The following describes two proteins that form a bound complex.

Sequence of the second protein:
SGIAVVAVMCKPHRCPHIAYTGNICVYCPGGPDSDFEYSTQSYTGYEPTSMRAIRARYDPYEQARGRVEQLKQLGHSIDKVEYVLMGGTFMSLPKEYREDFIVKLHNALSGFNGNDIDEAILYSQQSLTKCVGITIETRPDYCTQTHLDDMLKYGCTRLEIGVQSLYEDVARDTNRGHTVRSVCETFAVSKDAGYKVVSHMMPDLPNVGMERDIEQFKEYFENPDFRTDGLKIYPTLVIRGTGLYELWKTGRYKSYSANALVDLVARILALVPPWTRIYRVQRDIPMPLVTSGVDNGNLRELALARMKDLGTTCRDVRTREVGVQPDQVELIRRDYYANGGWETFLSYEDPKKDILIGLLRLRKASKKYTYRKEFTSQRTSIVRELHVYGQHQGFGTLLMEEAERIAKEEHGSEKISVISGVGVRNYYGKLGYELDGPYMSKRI

Sequence of the first protein:
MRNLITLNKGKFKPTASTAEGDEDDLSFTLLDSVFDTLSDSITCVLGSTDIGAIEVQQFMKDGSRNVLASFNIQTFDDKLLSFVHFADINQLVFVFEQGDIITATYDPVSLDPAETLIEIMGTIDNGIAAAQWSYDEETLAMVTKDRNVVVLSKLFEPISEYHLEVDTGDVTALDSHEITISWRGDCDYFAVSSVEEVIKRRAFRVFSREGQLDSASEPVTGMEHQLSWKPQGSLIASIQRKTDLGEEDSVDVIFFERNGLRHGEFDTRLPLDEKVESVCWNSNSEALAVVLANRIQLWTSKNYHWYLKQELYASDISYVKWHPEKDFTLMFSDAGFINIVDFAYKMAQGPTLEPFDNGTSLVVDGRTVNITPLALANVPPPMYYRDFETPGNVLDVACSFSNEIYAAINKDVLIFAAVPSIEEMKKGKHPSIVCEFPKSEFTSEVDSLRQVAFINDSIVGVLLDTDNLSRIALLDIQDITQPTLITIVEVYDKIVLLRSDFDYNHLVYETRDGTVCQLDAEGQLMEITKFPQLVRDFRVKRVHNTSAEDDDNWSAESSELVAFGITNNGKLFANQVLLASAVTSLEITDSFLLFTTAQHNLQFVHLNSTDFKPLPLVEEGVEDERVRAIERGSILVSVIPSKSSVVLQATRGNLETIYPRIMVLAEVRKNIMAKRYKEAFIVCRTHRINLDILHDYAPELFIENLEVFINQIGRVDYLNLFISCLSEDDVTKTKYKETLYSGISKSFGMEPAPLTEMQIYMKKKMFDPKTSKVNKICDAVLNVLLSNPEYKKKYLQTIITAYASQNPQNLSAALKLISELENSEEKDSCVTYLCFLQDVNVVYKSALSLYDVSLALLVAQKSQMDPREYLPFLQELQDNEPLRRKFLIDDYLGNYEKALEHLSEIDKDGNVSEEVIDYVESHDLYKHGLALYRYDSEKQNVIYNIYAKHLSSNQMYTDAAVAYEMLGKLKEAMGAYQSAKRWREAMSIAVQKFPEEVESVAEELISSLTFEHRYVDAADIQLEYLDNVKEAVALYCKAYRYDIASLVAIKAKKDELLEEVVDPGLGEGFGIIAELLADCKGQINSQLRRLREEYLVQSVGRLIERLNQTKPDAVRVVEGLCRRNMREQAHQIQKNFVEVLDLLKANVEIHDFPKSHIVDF

Residue-level contacts at the interface:
Residue P463 in the first protein contacts residue Y437 in the second protein (closest heavy-atom distance 3.6 Å).
Residue Y740 in the first protein is in contact with residue L431 in the second protein (closest heavy-atom distance 3.2 Å).
Residue R733 in the first protein is in contact with residue W368 in the second protein (closest heavy-atom distance 3.5 Å).
Residue M464 in the first protein interacts with residue W442 in the second protein (closest heavy-atom distance 3.6 Å).
Residue N735 in the first protein is in contact with residue Y436 in the second protein (closest heavy-atom distance 3.9 Å).
Residue E704 in the first protein contacts residue K452 in the second protein (closest heavy-atom distance 3.6 Å).
Residue E338 in the first protein interacts with residue Y260 in the second protein (closest heavy-atom distance 3.5 Å).
Residue N459 in the first protein interacts with residue E523 in the second protein (closest heavy-atom distance 3.8 Å).
Residue E737 in the first protein is in contact with residue I432 in the second protein (closest heavy-atom distance 3.6 Å).
Residue Y385 in the first protein is in contact with residue N316 in the second protein (closest heavy-atom distance 3.9 Å).
Residue L457 in the first protein interacts with residue E523 in the second protein (closest heavy-atom distance 3.5 Å).
Residue E737 in the first protein interacts with residue R434 in the second protein (closest heavy-atom distance 3.0 Å).
Residue A710 in the first protein is in contact with residue P451 in the second protein (closest heavy-atom distance 3.7 Å).
Residue H768 in the first protein interacts with residue V429 in the second protein (closest heavy-atom distance 3.1 Å).
Residue P461 in the first protein interacts with residue Y437 in the second protein (closest heavy-atom distance 4.0 Å).
Residue E712 in the first protein interacts with residue R408 in the second protein (closest heavy-atom distance 3.7 Å).
Residue C806 in the first protein contacts residue Q504 in the second protein (closest heavy-atom distance 3.9 Å).
Residue R769 in the first protein contacts residue Y448 in the second protein (closest heavy-atom distance 4.2 Å).
Residue N459 in the first protein contacts residue R433 in the second protein (closest heavy-atom distance 3.2 Å).
Residue N735 in the first protein interacts with residue D435 in the second protein (closest heavy-atom distance 3.3 Å).
Residue R709 in the first protein contacts residue P451 in the second protein (closest heavy-atom distance 3.7 Å).
Residue R339 in the first protein interacts with residue E304 in the second protein (closest heavy-atom distance 2.4 Å).
Residue N340 in the first protein contacts residue R305 in the second protein (closest heavy-atom distance 3.0 Å).
Residue M464 in the first protein contacts residue G441 in the second protein (closest heavy-atom distance 4.2 Å).
Residue T767 in the first protein contacts residue Y448 in the second protein (closest heavy-atom distance 3.6 Å).
Residue R742 in the first protein is in contact with residue E430 in the second protein (closest heavy-atom distance 2.7 Å).
Residue N459 in the first protein is in contact with residue W442 in the second protein (closest heavy-atom distance 3.2 Å).
Residue R709 in the first protein interacts with residue I432 in the second protein (closest heavy-atom distance 3.4 Å).
Residue R256 in the first protein is in contact with residue E304 in the second protein (closest heavy-atom distance 4.2 Å).
Residue R769 in the first protein contacts residue L511 in the second protein (closest heavy-atom distance 3.9 Å).
Residue L736 in the first protein is in contact with residue R434 in the second protein (closest heavy-atom distance 3.4 Å).
Residue M464 in the first protein interacts with residue Y437 in the second protein (closest heavy-atom distance 3.6 Å).
Residue N735 in the first protein interacts with residue W368 in the second protein (closest heavy-atom distance 3.2 Å).
Residue T767 in the first protein contacts residue L431 in the second protein (closest heavy-atom distance 3.9 Å).
Residue P461 in the first protein is in contact with residue Y436 in the second protein (closest heavy-atom distance 4.1 Å).
Residue N384 in the first protein contacts residue R320 in the second protein (closest heavy-atom distance 2.8 Å).
Residue N459 in the first protein contacts residue D435 in the second protein (closest heavy-atom distance 2.7 Å).
Residue L342 in the first protein is in contact with residue D262 in the second protein (closest heavy-atom distance 3.2 Å).
Residue R742 in the first protein is in contact with residue Q428 in the second protein (closest heavy-atom distance 3.5 Å).
Residue N384 in the first protein is in contact with residue E315 in the second protein (closest heavy-atom distance 4.2 Å).
Residue E737 in the first protein is in contact with residue R433 in the second protein (closest heavy-atom distance 3.5 Å).
Residue T738 in the first protein is in contact with residue R433 in the second protein (closest heavy-atom distance 3.2 Å).
Residue P461 in the first protein is in contact with residue W442 in the second protein (closest heavy-atom distance 3.5 Å).
Residue R733 in the first protein is in contact with residue P366 in the second protein (closest heavy-atom distance 3.8 Å).
Residue L736 in the first protein contacts residue D435 in the second protein (closest heavy-atom distance 2.8 Å).
Residue R713 in the first protein interacts with residue T405 in the second protein (closest heavy-atom distance 3.6 Å).
Residue T738 in the first protein is in contact with residue I432 in the second protein (closest heavy-atom distance 4.1 Å).
Residue R733 in the first protein contacts residue P367 in the second protein (closest heavy-atom distance 4.0 Å).
Residue N384 in the first protein is in contact with residue P317 in the second protein (closest heavy-atom distance 3.6 Å).
Residue R766 in the first protein contacts residue L511 in the second protein (closest heavy-atom distance 3.4 Å).
Residue E338 in the first protein is in contact with residue R305 in the second protein (closest heavy-atom distance 3.8 Å).
Residue R769 in the first protein is in contact with residue V429 in the second protein (closest heavy-atom distance 3.6 Å).
Residue Y385 in the first protein interacts with residue E312 in the second protein (closest heavy-atom distance 3.3 Å).
Residue Y385 in the first protein is in contact with residue P317 in the second protein (closest heavy-atom distance 4.1 Å).
Residue I739 in the first protein interacts with residue I432 in the second protein (closest heavy-atom distance 3.9 Å).
Residue R742 in the first protein contacts residue V429 in the second protein (closest heavy-atom distance 3.5 Å).
Residue E712 in the first protein interacts with residue R434 in the second protein (closest heavy-atom distance 3.7 Å).
Residue H344 in the first protein interacts with residue E312 in the second protein (closest heavy-atom distance 2.8 Å).
Residue Y385 in the first protein interacts with residue E315 in the second protein (closest heavy-atom distance 4.0 Å).
Residue R733 in the first protein interacts with residue R320 in the second protein (closest heavy-atom distance 3.6 Å).